Residue-level contacts at the interface:
Residue N271 in protein 2 is in contact with residue V44 in protein 1 (closest heavy-atom distance 5.0 Å).
Residue Y249 in protein 2 interacts with residue R117 in protein 1 (closest heavy-atom distance 4.6 Å).
Residue V272 in protein 2 is in contact with residue V44 in protein 1 (closest heavy-atom distance 4.0 Å).
Residue Y273 in protein 2 interacts with residue L45 in protein 1 (closest heavy-atom distance 5.0 Å).
Residue I245 in protein 2 interacts with residue R117 in protein 1 (closest heavy-atom distance 3.7 Å).
Residue V272 in protein 2 contacts residue L45 in protein 1 (closest heavy-atom distance 4.3 Å).
Residue N271 in protein 2 contacts residue L45 in protein 1 (closest heavy-atom distance 2.7 Å).
Residue N271 in protein 2 is in contact with residue R46 in protein 1 (closest heavy-atom distance 5.0 Å).
Residue Y249 in protein 2 is in contact with residue Q121 in protein 1 (closest heavy-atom distance 3.9 Å).

Sequence of protein 2:
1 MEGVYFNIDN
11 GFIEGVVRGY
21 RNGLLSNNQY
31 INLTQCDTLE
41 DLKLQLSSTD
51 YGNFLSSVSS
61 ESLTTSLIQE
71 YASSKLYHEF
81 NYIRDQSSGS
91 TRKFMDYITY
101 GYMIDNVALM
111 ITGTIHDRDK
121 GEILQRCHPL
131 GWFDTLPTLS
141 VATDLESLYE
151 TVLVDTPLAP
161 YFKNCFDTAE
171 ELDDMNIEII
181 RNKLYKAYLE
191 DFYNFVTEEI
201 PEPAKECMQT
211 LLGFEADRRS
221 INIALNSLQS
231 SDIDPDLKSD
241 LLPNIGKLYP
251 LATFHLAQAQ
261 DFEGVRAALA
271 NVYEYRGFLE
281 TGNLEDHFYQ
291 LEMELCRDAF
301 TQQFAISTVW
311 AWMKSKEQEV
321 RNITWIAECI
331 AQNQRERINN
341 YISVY

Sequence of protein 1:
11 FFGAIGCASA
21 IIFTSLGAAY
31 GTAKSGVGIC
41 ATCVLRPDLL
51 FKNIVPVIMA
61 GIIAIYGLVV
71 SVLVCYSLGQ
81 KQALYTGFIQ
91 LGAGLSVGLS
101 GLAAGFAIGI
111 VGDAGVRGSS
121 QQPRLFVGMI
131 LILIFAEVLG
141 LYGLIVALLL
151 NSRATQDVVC

This data describes a binding interaction between two proteins.